This data describes a binding interaction between two proteins.

Residue-level contacts at the interface:
Residue L196 in chain A is in contact with residue Q42 in chain B (closest heavy-atom distance 3.7 Å).
Residue P114 in chain A interacts with residue W36 in chain B (closest heavy-atom distance 3.9 Å).
Residue G110 in chain A contacts residue G39 in chain B (closest heavy-atom distance 3.4 Å).
Residue A109 in chain A interacts with residue G39 in chain B (closest heavy-atom distance 4.4 Å).
Residue L193 in chain A interacts with residue H41 in chain B (closest heavy-atom distance 3.8 Å).
Residue F118 in chain A is in contact with residue Q42 in chain B (closest heavy-atom distance 3.3 Å).
Residue S130 in chain A interacts with residue W21 in chain B (closest heavy-atom distance 3.2 Å).
Residue P122 in chain A is in contact with residue I28 in chain B (closest heavy-atom distance 4.3 Å).
Residue F118 in chain A interacts with residue A35 in chain B (closest heavy-atom distance 3.5 Å).
Residue F118 in chain A is in contact with residue G40 in chain B (closest heavy-atom distance 3.6 Å).
Residue G189 in chain A contacts residue T38 in chain B (closest heavy-atom distance 4.3 Å).
Residue A126 in chain A contacts residue W21 in chain B (closest heavy-atom distance 4.0 Å).
Residue L188 in chain A interacts with residue W36 in chain B (closest heavy-atom distance 4.7 Å).
Residue L193 in chain A contacts residue T38 in chain B (closest heavy-atom distance 3.6 Å).
Residue P114 in chain A contacts residue A35 in chain B (closest heavy-atom distance 3.7 Å).
Residue L196 in chain A interacts with residue M34 in chain B (closest heavy-atom distance 3.9 Å).
Residue W200 in chain A is in contact with residue G43 in chain B (closest heavy-atom distance 4.3 Å).
Residue G189 in chain A contacts residue A37 in chain B (closest heavy-atom distance 3.6 Å).
Residue D113 in chain A contacts residue G39 in chain B (closest heavy-atom distance 3.8 Å).
Residue D113 in chain A contacts residue G40 in chain B (closest heavy-atom distance 4.3 Å).
Residue V111 in chain A contacts residue W36 in chain B (closest heavy-atom distance 4.5 Å).
Residue F118 in chain A interacts with residue G32 in chain B (closest heavy-atom distance 4.0 Å).
Residue V192 in chain A contacts residue T38 in chain B (closest heavy-atom distance 3.6 Å).
Residue A126 in chain A contacts residue I28 in chain B (closest heavy-atom distance 4.3 Å).
Residue L133 in chain A interacts with residue W21 in chain B (closest heavy-atom distance 4.1 Å).
Residue L196 in chain A is in contact with residue T38 in chain B (closest heavy-atom distance 4.1 Å).
Residue W200 in chain A contacts residue M34 in chain B (closest heavy-atom distance 4.2 Å).
Residue V192 in chain A interacts with residue A37 in chain B (closest heavy-atom distance 3.6 Å).
Residue W200 in chain A contacts residue H45 in chain B (closest heavy-atom distance 3.5 Å).
Residue V115 in chain A is in contact with residue W36 in chain B (closest heavy-atom distance 3.6 Å).
Residue A129 in chain A interacts with residue W21 in chain B (closest heavy-atom distance 4.8 Å).
Residue P114 in chain A interacts with residue G39 in chain B (closest heavy-atom distance 3.8 Å).
Residue T119 in chain A is in contact with residue W36 in chain B (closest heavy-atom distance 2.8 Å).
Residue W200 in chain A interacts with residue N31 in chain B (closest heavy-atom distance 4.6 Å).
Residue G110 in chain A is in contact with residue G40 in chain B (closest heavy-atom distance 4.9 Å).
Residue V192 in chain A is in contact with residue M34 in chain B (closest heavy-atom distance 3.9 Å).
Residue P114 in chain A is in contact with residue G40 in chain B (closest heavy-atom distance 4.0 Å).
Residue W200 in chain A is in contact with residue Q42 in chain B (closest heavy-atom distance 3.2 Å).
Residue A185 in chain A is in contact with residue A37 in chain B (closest heavy-atom distance 4.7 Å).
Residue F118 in chain A is in contact with residue N31 in chain B (closest heavy-atom distance 3.6 Å).
Residue L133 in chain A interacts with residue V19 in chain B (closest heavy-atom distance 4.1 Å).
Residue M123 in chain A is in contact with residue I28 in chain B (closest heavy-atom distance 4.9 Å).
Residue L188 in chain A contacts residue A37 in chain B (closest heavy-atom distance 3.4 Å).

Sequence of chain B:
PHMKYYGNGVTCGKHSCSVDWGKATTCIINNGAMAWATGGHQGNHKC

Sequence of chain A:
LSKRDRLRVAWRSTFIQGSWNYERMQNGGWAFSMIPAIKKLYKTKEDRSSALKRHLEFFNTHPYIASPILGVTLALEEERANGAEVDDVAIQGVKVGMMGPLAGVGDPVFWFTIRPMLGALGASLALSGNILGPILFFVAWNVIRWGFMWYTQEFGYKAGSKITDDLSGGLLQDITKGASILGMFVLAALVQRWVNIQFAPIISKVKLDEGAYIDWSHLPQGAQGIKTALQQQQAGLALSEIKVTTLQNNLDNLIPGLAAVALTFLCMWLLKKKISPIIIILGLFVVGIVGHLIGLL